Sequence of protein 2:
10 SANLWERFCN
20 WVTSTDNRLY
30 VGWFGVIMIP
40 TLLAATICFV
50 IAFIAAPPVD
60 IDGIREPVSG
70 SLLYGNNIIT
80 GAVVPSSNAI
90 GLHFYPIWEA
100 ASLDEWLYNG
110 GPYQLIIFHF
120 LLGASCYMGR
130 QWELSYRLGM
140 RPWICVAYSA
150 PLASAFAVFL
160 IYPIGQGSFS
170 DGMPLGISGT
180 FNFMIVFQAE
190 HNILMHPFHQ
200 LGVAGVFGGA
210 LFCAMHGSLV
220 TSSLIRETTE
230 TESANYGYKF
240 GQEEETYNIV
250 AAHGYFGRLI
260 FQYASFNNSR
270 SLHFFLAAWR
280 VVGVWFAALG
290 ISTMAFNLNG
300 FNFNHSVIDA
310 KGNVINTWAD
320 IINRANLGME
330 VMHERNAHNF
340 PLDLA

Contacts between the two chains:
Residue I78 in protein 2 interacts with residue Y34 in protein 1 (closest heavy-atom distance 3.2 Å).
Residue I77 in protein 2 is in contact with residue S33 in protein 1 (closest heavy-atom distance 3.2 Å).
Residue I78 in protein 2 interacts with residue L30 in protein 1 (closest heavy-atom distance 4.4 Å).
Residue N76 in protein 2 is in contact with residue N37 in protein 1 (closest heavy-atom distance 4.6 Å).
Residue E231 in protein 2 is in contact with residue E11 in protein 1 (closest heavy-atom distance 3.0 Å).
Residue N76 in protein 2 interacts with residue S33 in protein 1 (closest heavy-atom distance 3.0 Å).
Residue I77 in protein 2 contacts residue L29 in protein 1 (closest heavy-atom distance 4.2 Å).
Residue I78 in protein 2 interacts with residue S33 in protein 1 (closest heavy-atom distance 4.0 Å).

These two protein chains interact to form a complex.

Sequence of protein 1:
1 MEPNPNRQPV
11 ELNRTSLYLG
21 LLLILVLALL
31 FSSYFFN